Interface contacts:
Residue S45 in chain A interacts with residue L64 in chain B (closest heavy-atom distance 4.8 Å).
Residue P47 in chain A is in contact with residue R101 in chain B (closest heavy-atom distance 3.8 Å).
Residue L43 in chain A contacts residue W85 in chain B (closest heavy-atom distance 5.0 Å).
Residue T77 in chain A contacts residue L37 in chain B (closest heavy-atom distance 3.8 Å).
Residue W49 in chain A interacts with residue T65 in chain B (closest heavy-atom distance 2.9 Å).
Residue G46 in chain A contacts residue T65 in chain B (closest heavy-atom distance 4.5 Å).
Residue C75 in chain A is in contact with residue G36 in chain B (closest heavy-atom distance 4.6 Å).
Residue L48 in chain A contacts residue L64 in chain B (closest heavy-atom distance 3.3 Å).
Residue L48 in chain A is in contact with residue T17 in chain B (closest heavy-atom distance 4.9 Å).
Residue P47 in chain A is in contact with residue L64 in chain B (closest heavy-atom distance 3.9 Å).
Residue L43 in chain A contacts residue F84 in chain B (closest heavy-atom distance 4.6 Å).
Residue G46 in chain A is in contact with residue L64 in chain B (closest heavy-atom distance 4.2 Å).
Residue L78 in chain A contacts residue W15 in chain B (closest heavy-atom distance 4.3 Å).
Residue P44 in chain A is in contact with residue F84 in chain B (closest heavy-atom distance 3.6 Å).
Residue Y81 in chain A contacts residue W15 in chain B (closest heavy-atom distance 4.4 Å).
Residue L48 in chain A contacts residue T65 in chain B (closest heavy-atom distance 4.9 Å).
Residue P76 in chain A is in contact with residue L39 in chain B (closest heavy-atom distance 3.9 Å).
Residue R51 in chain A contacts residue R34 in chain B (closest heavy-atom distance 2.9 Å).
Residue L78 in chain A contacts residue L37 in chain B (closest heavy-atom distance 4.6 Å).
Residue C75 in chain A is in contact with residue P35 in chain B (closest heavy-atom distance 4.7 Å).
Residue P44 in chain A contacts residue T65 in chain B (closest heavy-atom distance 4.1 Å).
Residue P47 in chain A interacts with residue D66 in chain B (closest heavy-atom distance 4.8 Å).
Residue S45 in chain A is in contact with residue T65 in chain B (closest heavy-atom distance 3.8 Å).
Residue L48 in chain A interacts with residue P35 in chain B (closest heavy-atom distance 3.6 Å).
Residue L42 in chain A contacts residue W85 in chain B (closest heavy-atom distance 2.8 Å).
Residue P76 in chain A contacts residue G36 in chain B (closest heavy-atom distance 3.7 Å).
Residue P44 in chain A interacts with residue G83 in chain B (closest heavy-atom distance 4.2 Å).
Residue S45 in chain A is in contact with residue G83 in chain B (closest heavy-atom distance 4.7 Å).
Residue P47 in chain A interacts with residue T65 in chain B (closest heavy-atom distance 4.7 Å).
Residue G46 in chain A contacts residue D66 in chain B (closest heavy-atom distance 4.1 Å).
Residue L48 in chain A interacts with residue L60 in chain B (closest heavy-atom distance 4.7 Å).
Residue T77 in chain A contacts residue G36 in chain B (closest heavy-atom distance 4.7 Å).
Residue C75 in chain A is in contact with residue C22 in chain B (closest heavy-atom distance 2.0 Å).
Residue C75 in chain A is in contact with residue R34 in chain B (closest heavy-atom distance 4.9 Å).
Residue L48 in chain A interacts with residue N61 in chain B (closest heavy-atom distance 3.4 Å).
Residue L42 in chain A is in contact with residue F84 in chain B (closest heavy-atom distance 3.1 Å).
Residue W49 in chain A contacts residue L64 in chain B (closest heavy-atom distance 4.0 Å).
Residue H74 in chain A is in contact with residue C22 in chain B (closest heavy-atom distance 4.9 Å).
Residue P76 in chain A is in contact with residue C22 in chain B (closest heavy-atom distance 4.2 Å).
Residue P76 in chain A contacts residue L37 in chain B (closest heavy-atom distance 2.8 Å).
Residue S45 in chain A is in contact with residue G82 in chain B (closest heavy-atom distance 4.7 Å).
Residue S45 in chain A is in contact with residue D66 in chain B (closest heavy-atom distance 3.0 Å).
Residue W70 in chain A interacts with residue L39 in chain B (closest heavy-atom distance 4.0 Å).
Residue W49 in chain A interacts with residue N61 in chain B (closest heavy-atom distance 4.9 Å).

Sequence of chain A:
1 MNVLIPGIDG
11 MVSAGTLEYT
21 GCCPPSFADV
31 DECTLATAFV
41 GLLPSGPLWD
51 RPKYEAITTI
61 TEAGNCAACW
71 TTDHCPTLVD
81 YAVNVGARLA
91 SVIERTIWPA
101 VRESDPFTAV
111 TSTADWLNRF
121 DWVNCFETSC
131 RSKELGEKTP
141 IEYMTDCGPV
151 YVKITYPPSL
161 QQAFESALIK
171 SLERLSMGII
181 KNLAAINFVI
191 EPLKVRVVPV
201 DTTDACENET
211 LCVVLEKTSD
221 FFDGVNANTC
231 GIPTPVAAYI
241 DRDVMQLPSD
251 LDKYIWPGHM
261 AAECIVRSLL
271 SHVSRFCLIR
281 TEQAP

Sequence of chain B:
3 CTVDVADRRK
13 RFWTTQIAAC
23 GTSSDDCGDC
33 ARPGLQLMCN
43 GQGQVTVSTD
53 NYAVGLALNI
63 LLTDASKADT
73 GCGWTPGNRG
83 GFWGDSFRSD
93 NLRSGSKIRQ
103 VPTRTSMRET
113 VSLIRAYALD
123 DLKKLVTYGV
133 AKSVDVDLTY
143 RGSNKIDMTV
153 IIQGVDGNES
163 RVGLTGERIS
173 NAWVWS

These two protein chains interact to form a complex.